Sequence of protein 1:
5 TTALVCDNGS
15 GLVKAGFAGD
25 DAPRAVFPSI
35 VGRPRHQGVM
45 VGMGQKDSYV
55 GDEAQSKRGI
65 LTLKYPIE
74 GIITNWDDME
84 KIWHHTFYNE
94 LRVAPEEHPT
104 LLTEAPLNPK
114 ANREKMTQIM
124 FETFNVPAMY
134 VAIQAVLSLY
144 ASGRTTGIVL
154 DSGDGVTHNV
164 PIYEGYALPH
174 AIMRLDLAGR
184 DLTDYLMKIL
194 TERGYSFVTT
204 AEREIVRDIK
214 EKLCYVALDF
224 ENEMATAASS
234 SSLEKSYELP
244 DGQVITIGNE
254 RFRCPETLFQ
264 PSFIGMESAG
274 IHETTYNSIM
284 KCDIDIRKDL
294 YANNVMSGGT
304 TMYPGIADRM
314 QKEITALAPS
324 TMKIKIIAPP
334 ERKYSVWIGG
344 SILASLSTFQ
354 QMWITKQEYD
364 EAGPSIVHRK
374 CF

The following describes two proteins that form a bound complex.

Residue-level contacts at the interface:
Residue S199 in protein 1 interacts with residue A3 in protein 2 (closest heavy-atom distance 2.9 Å).
Residue Y198 in protein 1 contacts residue W1 in protein 2 (closest heavy-atom distance 4.4 Å).
Residue G197 in protein 1 interacts with residue W1 in protein 2 (closest heavy-atom distance 3.6 Å).
Residue T194 in protein 1 interacts with residue W1 in protein 2 (closest heavy-atom distance 3.8 Å).
Residue F200 in protein 1 interacts with residue A3 in protein 2 (closest heavy-atom distance 4.5 Å).
Residue S199 in protein 1 interacts with residue W1 in protein 2 (closest heavy-atom distance 3.6 Å).
Residue G197 in protein 1 is in contact with residue A3 in protein 2 (closest heavy-atom distance 3.2 Å).
Residue Q246 in protein 1 is in contact with residue A3 in protein 2 (closest heavy-atom distance 4.5 Å).
Residue Y198 in protein 1 is in contact with residue A3 in protein 2 (closest heavy-atom distance 3.5 Å).
Residue L242 in protein 1 is in contact with residue A3 in protein 2 (closest heavy-atom distance 4.0 Å).
Residue S199 in protein 1 is in contact with residue C5 in protein 2 (closest heavy-atom distance 4.9 Å).
Residue I248 in protein 1 interacts with residue A3 in protein 2 (closest heavy-atom distance 4.1 Å).

Sequence of protein 2:
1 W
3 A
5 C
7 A